Interface contacts:
Residue K864 in protein 1 interacts with residue L9 in protein 2 (closest heavy-atom distance 4.0 Å).
Residue R868 in protein 1 contacts residue I5 in protein 2 (closest heavy-atom distance 4.1 Å).
Residue R893 in protein 1 contacts residue E15 in protein 2 (closest heavy-atom distance 3.3 Å).
Residue D863 in protein 1 is in contact with residue L12 in protein 2 (closest heavy-atom distance 4.2 Å).
Residue L867 in protein 1 contacts residue I5 in protein 2 (closest heavy-atom distance 3.7 Å).
Residue R904 in protein 1 contacts residue I3 in protein 2 (closest heavy-atom distance 4.5 Å).
Residue I901 in protein 1 contacts residue I5 in protein 2 (closest heavy-atom distance 4.8 Å).
Residue A897 in protein 1 contacts residue I8 in protein 2 (closest heavy-atom distance 3.7 Å).
Residue Q891 in protein 1 contacts residue L12 in protein 2 (closest heavy-atom distance 3.7 Å).
Residue I901 in protein 1 interacts with residue I3 in protein 2 (closest heavy-atom distance 4.2 Å).
Residue R893 in protein 1 is in contact with residue E11 in protein 2 (closest heavy-atom distance 4.7 Å).
Residue R893 in protein 1 contacts residue L12 in protein 2 (closest heavy-atom distance 3.4 Å).
Residue R904 in protein 1 contacts residue N4 in protein 2 (closest heavy-atom distance 4.6 Å).
Residue K864 in protein 1 is in contact with residue I5 in protein 2 (closest heavy-atom distance 4.8 Å).
Residue A871 in protein 1 interacts with residue I3 in protein 2 (closest heavy-atom distance 4.1 Å).
Residue A897 in protein 1 is in contact with residue I5 in protein 2 (closest heavy-atom distance 5.0 Å).
Residue G860 in protein 1 is in contact with residue L9 in protein 2 (closest heavy-atom distance 4.9 Å).

Sequence of protein 2:
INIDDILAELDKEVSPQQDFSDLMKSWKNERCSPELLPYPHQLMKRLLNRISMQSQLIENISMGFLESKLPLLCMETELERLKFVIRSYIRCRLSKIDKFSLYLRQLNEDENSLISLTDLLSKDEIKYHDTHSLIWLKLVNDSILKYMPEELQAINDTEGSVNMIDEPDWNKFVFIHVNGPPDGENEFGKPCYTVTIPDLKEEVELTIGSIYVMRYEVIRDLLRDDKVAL

Sequence of protein 1:
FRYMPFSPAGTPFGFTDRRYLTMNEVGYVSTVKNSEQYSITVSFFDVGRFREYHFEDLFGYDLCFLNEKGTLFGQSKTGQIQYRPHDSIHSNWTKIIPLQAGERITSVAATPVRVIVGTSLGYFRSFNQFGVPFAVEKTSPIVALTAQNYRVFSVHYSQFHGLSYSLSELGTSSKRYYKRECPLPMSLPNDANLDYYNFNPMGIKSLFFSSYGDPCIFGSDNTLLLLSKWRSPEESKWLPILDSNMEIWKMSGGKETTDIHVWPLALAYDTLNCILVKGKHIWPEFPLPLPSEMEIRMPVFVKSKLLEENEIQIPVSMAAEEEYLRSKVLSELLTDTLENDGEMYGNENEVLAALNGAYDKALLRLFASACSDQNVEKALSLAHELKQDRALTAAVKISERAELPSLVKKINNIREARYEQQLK

This data describes a binding interaction between two proteins.